These two protein chains interact to form a complex.

Contacts between the two chains:
Residue Y445 in the second protein is in contact with residue A320 in the first protein (closest heavy-atom distance 4.4 Å).
Residue G446 in the second protein interacts with residue L319 in the first protein (closest heavy-atom distance 3.8 Å).
Residue Y445 in the second protein is in contact with residue P321 in the first protein (closest heavy-atom distance 3.3 Å).
Residue Y445 in the second protein contacts residue L319 in the first protein (closest heavy-atom distance 4.5 Å).

Sequence of the second protein:
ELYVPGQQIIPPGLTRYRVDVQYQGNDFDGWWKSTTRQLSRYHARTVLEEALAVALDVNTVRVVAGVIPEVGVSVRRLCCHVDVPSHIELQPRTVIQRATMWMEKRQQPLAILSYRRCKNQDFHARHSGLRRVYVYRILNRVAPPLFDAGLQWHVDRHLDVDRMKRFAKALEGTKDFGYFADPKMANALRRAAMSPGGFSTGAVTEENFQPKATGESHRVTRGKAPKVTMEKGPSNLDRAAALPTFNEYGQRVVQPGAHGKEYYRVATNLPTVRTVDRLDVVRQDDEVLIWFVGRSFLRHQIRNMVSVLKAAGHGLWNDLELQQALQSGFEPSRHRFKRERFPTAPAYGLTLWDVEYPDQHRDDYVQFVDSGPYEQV

Sequence of the first protein:
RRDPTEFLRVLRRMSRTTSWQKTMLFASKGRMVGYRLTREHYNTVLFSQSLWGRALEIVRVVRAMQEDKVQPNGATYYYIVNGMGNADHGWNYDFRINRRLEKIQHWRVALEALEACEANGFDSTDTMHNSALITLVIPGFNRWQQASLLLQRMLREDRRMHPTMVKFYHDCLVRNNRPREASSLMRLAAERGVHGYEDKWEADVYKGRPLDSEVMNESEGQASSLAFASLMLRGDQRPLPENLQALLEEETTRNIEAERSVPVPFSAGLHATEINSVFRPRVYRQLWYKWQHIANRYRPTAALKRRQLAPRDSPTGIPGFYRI